Interface contacts:
Residue A58 in the second protein interacts with residue S55 in the first protein (closest heavy-atom distance 3.4 Å).
Residue F54 in the second protein is in contact with residue L64 in the first protein (closest heavy-atom distance 3.9 Å).
Residue F54 in the second protein is in contact with residue M57 in the first protein (closest heavy-atom distance 3.4 Å).
Residue V78 in the second protein interacts with residue L64 in the first protein (closest heavy-atom distance 3.7 Å).
Residue L64 in the second protein contacts residue F54 in the first protein (closest heavy-atom distance 4.0 Å).
Residue I81 in the second protein is in contact with residue V78 in the first protein (closest heavy-atom distance 3.7 Å).
Residue L82 in the second protein contacts residue F54 in the first protein (closest heavy-atom distance 4.6 Å).
Residue V78 in the second protein interacts with residue V78 in the first protein (closest heavy-atom distance 4.6 Å).
Residue A51 in the second protein interacts with residue A58 in the first protein (closest heavy-atom distance 3.7 Å).
Residue L64 in the second protein contacts residue I79 in the first protein (closest heavy-atom distance 3.6 Å).
Residue A58 in the second protein is in contact with residue A58 in the first protein (closest heavy-atom distance 4.7 Å).
Residue F54 in the second protein is in contact with residue F54 in the first protein (closest heavy-atom distance 3.8 Å).
Residue L82 in the second protein interacts with residue V78 in the first protein (closest heavy-atom distance 3.9 Å).
Residue I79 in the second protein interacts with residue L64 in the first protein (closest heavy-atom distance 3.7 Å).
Residue M57 in the second protein is in contact with residue F54 in the first protein (closest heavy-atom distance 3.3 Å).
Residue S55 in the second protein contacts residue A58 in the first protein (closest heavy-atom distance 3.4 Å).
Residue A58 in the second protein interacts with residue A51 in the first protein (closest heavy-atom distance 3.7 Å).
Residue F54 in the second protein is in contact with residue A58 in the first protein (closest heavy-atom distance 3.4 Å).
Residue L82 in the second protein is in contact with residue L82 in the first protein (closest heavy-atom distance 4.7 Å).
Residue E65 in the second protein is in contact with residue Y50 in the first protein (closest heavy-atom distance 4.7 Å).
Residue A58 in the second protein contacts residue F54 in the first protein (closest heavy-atom distance 3.4 Å).
Residue V78 in the second protein is in contact with residue L82 in the first protein (closest heavy-atom distance 4.0 Å).
Residue V78 in the second protein interacts with residue I81 in the first protein (closest heavy-atom distance 3.7 Å).
Residue F54 in the second protein contacts residue L82 in the first protein (closest heavy-atom distance 4.6 Å).
Residue L64 in the second protein interacts with residue V78 in the first protein (closest heavy-atom distance 3.7 Å).

This data describes a binding interaction between two proteins.

Sequence of the second protein:
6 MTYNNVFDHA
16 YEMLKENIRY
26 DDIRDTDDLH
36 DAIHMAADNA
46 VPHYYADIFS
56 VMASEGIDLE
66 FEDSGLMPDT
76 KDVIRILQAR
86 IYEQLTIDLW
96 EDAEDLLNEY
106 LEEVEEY

Sequence of the first protein:
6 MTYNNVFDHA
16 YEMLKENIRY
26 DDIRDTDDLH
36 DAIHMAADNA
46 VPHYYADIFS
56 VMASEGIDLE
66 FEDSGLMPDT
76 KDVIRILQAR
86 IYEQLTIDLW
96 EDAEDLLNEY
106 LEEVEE